Residue-level contacts at the interface:
Residue S134 in chain A interacts with residue Q439 in chain B (closest heavy-atom distance 2.6 Å).
Residue S207 in chain A contacts residue I440 in chain B (closest heavy-atom distance 3.2 Å).
Residue K124 in chain A interacts with residue D285 in chain B (closest heavy-atom distance 3.4 Å).
Residue D206 in chain A contacts residue F444 in chain B (closest heavy-atom distance 3.5 Å).
Residue H556 in chain A contacts residue R424 in chain B (closest heavy-atom distance 3.6 Å).
Residue L371 in chain A interacts with residue R424 in chain B (closest heavy-atom distance 3.6 Å).
Residue L130 in chain A is in contact with residue I443 in chain B (closest heavy-atom distance 3.4 Å).
Residue F141 in chain A is in contact with residue I445 in chain B (closest heavy-atom distance 3.6 Å).
Residue I127 in chain A interacts with residue I284 in chain B (closest heavy-atom distance 3.7 Å).
Residue H556 in chain A is in contact with residue N425 in chain B (closest heavy-atom distance 3.3 Å).
Residue N70 in chain A interacts with residue N447 in chain B (closest heavy-atom distance 3.1 Å).
Residue K124 in chain A contacts residue Q418 in chain B (closest heavy-atom distance 3.3 Å).
Residue A209 in chain A interacts with residue K437 in chain B (closest heavy-atom distance 3.4 Å).
Residue I367 in chain A contacts residue R424 in chain B (closest heavy-atom distance 3.7 Å).
Residue I127 in chain A contacts residue F433 in chain B (closest heavy-atom distance 3.5 Å).
Residue T73 in chain A contacts residue N447 in chain B (closest heavy-atom distance 2.5 Å).
Residue K51 in chain A contacts residue I445 in chain B (closest heavy-atom distance 2.8 Å).
Residue N143 in chain A interacts with residue L441 in chain B (closest heavy-atom distance 3.3 Å).
Residue D383 in chain A contacts residue S358 in chain B (closest heavy-atom distance 3.4 Å).
Residue I127 in chain A is in contact with residue F429 in chain B (closest heavy-atom distance 3.5 Å).
Residue N138 in chain A contacts residue D438 in chain B (closest heavy-atom distance 2.9 Å).
Residue I72 in chain A interacts with residue L446 in chain B (closest heavy-atom distance 3.7 Å).
Residue Y102 in chain A is in contact with residue N447 in chain B (closest heavy-atom distance 2.8 Å).
Residue S97 in chain A contacts residue N448 in chain B (closest heavy-atom distance 2.8 Å).
Residue Q553 in chain A interacts with residue N425 in chain B (closest heavy-atom distance 3.1 Å).
Residue Q553 in chain A contacts residue N426 in chain B (closest heavy-atom distance 3.3 Å).
Residue S207 in chain A is in contact with residue L441 in chain B (closest heavy-atom distance 3.6 Å).
Residue I376 in chain A contacts residue R424 in chain B (closest heavy-atom distance 3.6 Å).
Residue A131 in chain A contacts residue Q439 in chain B (closest heavy-atom distance 3.2 Å).
Residue D383 in chain A interacts with residue I357 in chain B (closest heavy-atom distance 3.4 Å).
Residue S134 in chain A is in contact with residue D438 in chain B (closest heavy-atom distance 3.3 Å).
Residue I137 in chain A is in contact with residue G442 in chain B (closest heavy-atom distance 3.5 Å).
Residue G69 in chain A contacts residue N447 in chain B (closest heavy-atom distance 3.0 Å).
Residue I367 in chain A is in contact with residue V422 in chain B (closest heavy-atom distance 3.7 Å).
Residue Y203 in chain A interacts with residue I445 in chain B (closest heavy-atom distance 3.6 Å).
Residue N117 in chain A interacts with residue Q418 in chain B (closest heavy-atom distance 3.6 Å).
Residue K120 in chain A is in contact with residue L421 in chain B (closest heavy-atom distance 3.3 Å).
Residue K120 in chain A interacts with residue Q418 in chain B (closest heavy-atom distance 3.6 Å).
Residue S134 in chain A is in contact with residue G442 in chain B (closest heavy-atom distance 3.2 Å).
Residue N104 in chain A interacts with residue R428 in chain B (closest heavy-atom distance 3.3 Å).
Residue T107 in chain A interacts with residue R428 in chain B (closest heavy-atom distance 3.1 Å).
Residue Q103 in chain A contacts residue D434 in chain B (closest heavy-atom distance 3.5 Å).
Residue T73 in chain A contacts residue L446 in chain B (closest heavy-atom distance 3.5 Å).
Residue F133 in chain A contacts residue L446 in chain B (closest heavy-atom distance 3.5 Å).
Residue D370 in chain A is in contact with residue L414 in chain B (closest heavy-atom distance 3.6 Å).
Residue K120 in chain A interacts with residue N419 in chain B (closest heavy-atom distance 2.8 Å).
Residue N138 in chain A interacts with residue G442 in chain B (closest heavy-atom distance 3.4 Å).
Residue D370 in chain A interacts with residue N419 in chain B (closest heavy-atom distance 2.8 Å).
Residue T107 in chain A is in contact with residue F429 in chain B (closest heavy-atom distance 3.4 Å).
Residue S97 in chain A contacts residue N447 in chain B (closest heavy-atom distance 2.9 Å).
Residue N368 in chain A contacts residue R424 in chain B (closest heavy-atom distance 2.9 Å).
Residue Y203 in chain A interacts with residue L441 in chain B (closest heavy-atom distance 3.5 Å).
Residue L364 in chain A contacts residue N425 in chain B (closest heavy-atom distance 3.5 Å).
Residue L96 in chain A contacts residue N447 in chain B (closest heavy-atom distance 3.1 Å).
Residue Y115 in chain A is in contact with residue G427 in chain B (closest heavy-atom distance 3.0 Å).
Residue L379 in chain A contacts residue I359 in chain B (closest heavy-atom distance 3.6 Å).
Residue G69 in chain A interacts with residue L446 in chain B (closest heavy-atom distance 3.6 Å).
Residue S207 in chain A is in contact with residue F444 in chain B (closest heavy-atom distance 3.7 Å).
Residue D370 in chain A interacts with residue R424 in chain B (closest heavy-atom distance 3.0 Å).
Residue L380 in chain A is in contact with residue N425 in chain B (closest heavy-atom distance 3.6 Å).

This data describes a binding interaction between two proteins.

Sequence of chain B:
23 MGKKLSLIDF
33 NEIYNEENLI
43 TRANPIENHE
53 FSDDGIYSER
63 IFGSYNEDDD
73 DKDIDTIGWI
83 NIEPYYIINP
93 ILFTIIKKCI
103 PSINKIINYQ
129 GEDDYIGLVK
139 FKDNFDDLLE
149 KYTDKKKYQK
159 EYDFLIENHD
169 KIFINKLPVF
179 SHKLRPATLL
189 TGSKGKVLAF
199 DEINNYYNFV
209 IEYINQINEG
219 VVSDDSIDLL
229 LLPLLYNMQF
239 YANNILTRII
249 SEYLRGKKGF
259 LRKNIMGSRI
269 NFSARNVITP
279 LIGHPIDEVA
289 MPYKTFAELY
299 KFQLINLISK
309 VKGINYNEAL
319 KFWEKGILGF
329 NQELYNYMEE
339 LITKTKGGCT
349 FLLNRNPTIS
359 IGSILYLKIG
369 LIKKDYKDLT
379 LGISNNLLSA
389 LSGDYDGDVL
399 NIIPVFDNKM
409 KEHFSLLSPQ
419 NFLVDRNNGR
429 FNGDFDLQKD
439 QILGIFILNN

Sequence of chain A:
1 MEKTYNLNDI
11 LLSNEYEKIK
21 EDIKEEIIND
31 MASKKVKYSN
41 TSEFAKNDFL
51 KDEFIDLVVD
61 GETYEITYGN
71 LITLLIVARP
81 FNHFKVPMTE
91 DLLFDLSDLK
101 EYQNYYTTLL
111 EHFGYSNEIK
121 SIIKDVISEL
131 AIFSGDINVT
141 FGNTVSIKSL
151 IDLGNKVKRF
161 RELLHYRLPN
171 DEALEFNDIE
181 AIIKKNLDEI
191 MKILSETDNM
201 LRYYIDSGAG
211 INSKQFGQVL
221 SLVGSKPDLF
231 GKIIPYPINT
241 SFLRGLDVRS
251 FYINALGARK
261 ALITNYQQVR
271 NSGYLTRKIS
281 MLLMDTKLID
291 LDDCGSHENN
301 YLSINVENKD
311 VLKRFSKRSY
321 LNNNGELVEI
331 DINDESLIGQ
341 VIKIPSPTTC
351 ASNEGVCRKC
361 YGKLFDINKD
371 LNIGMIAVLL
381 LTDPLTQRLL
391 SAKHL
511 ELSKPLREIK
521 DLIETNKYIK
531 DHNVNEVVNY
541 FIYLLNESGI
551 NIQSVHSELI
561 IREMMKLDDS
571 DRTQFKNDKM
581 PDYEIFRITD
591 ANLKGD